This data describes a binding interaction between two proteins.

Sequence of chain B:
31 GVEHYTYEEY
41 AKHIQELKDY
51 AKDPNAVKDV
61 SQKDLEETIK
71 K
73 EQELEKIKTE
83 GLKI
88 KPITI

Residue-level contacts at the interface:
Residue G31 in chain A is in contact with residue K63 in chain B (closest heavy-atom distance 4.1 Å).
Residue D59 in chain A is in contact with residue E33 in chain B (closest heavy-atom distance 3.3 Å).
Residue I92 in chain A contacts residue H43 in chain B (closest heavy-atom distance 4.1 Å).
Residue I90 in chain A is in contact with residue Y50 in chain B (closest heavy-atom distance 4.8 Å).
Residue T91 in chain A contacts residue L47 in chain B (closest heavy-atom distance 4.7 Å).
Residue I90 in chain A interacts with residue T68 in chain B (closest heavy-atom distance 3.4 Å).
Residue L47 in chain A is in contact with residue I90 in chain B (closest heavy-atom distance 4.1 Å).
Residue T91 in chain A interacts with residue Y50 in chain B (closest heavy-atom distance 3.7 Å).
Residue E33 in chain A contacts residue T68 in chain B (closest heavy-atom distance 3.0 Å).
Residue E33 in chain A contacts residue D64 in chain B (closest heavy-atom distance 4.7 Å).
Residue I90 in chain A interacts with residue K58 in chain B (closest heavy-atom distance 4.8 Å).
Residue V32 in chain A contacts residue T68 in chain B (closest heavy-atom distance 3.5 Å).
Residue E46 in chain A is in contact with residue I90 in chain B (closest heavy-atom distance 3.2 Å).
Residue G31 in chain A contacts residue D64 in chain B (closest heavy-atom distance 2.5 Å).
Residue E93 in chain A contacts residue Y50 in chain B (closest heavy-atom distance 3.3 Å).
Residue V32 in chain A is in contact with residue D64 in chain B (closest heavy-atom distance 4.8 Å).
Residue K58 in chain A interacts with residue V32 in chain B (closest heavy-atom distance 3.3 Å).
Residue E33 in chain A contacts residue V60 in chain B (closest heavy-atom distance 4.1 Å).
Residue V57 in chain A contacts residue V32 in chain B (closest heavy-atom distance 2.7 Å).
Residue E93 in chain A is in contact with residue K58 in chain B (closest heavy-atom distance 4.5 Å).
Residue I90 in chain A contacts residue H43 in chain B (closest heavy-atom distance 3.5 Å).
Residue G31 in chain A is in contact with residue E67 in chain B (closest heavy-atom distance 3.3 Å).
Residue G31 in chain A interacts with residue T68 in chain B (closest heavy-atom distance 4.0 Å).
Residue Y50 in chain A contacts residue I92 in chain B (closest heavy-atom distance 4.5 Å).
Residue Y50 in chain A is in contact with residue I90 in chain B (closest heavy-atom distance 4.8 Å).
Residue L65 in chain A contacts residue V32 in chain B (closest heavy-atom distance 4.3 Å).
Residue Y50 in chain A interacts with residue G31 in chain B (closest heavy-atom distance 3.1 Å).
Residue I90 in chain A is in contact with residue V60 in chain B (closest heavy-atom distance 4.3 Å).
Residue T91 in chain A is in contact with residue K58 in chain B (closest heavy-atom distance 3.4 Å).
Residue V60 in chain A contacts residue V32 in chain B (closest heavy-atom distance 4.7 Å).
Residue K88 in chain A is in contact with residue T68 in chain B (closest heavy-atom distance 4.8 Å).
Residue V32 in chain A interacts with residue E67 in chain B (closest heavy-atom distance 3.6 Å).
Residue Y50 in chain A contacts residue V32 in chain B (closest heavy-atom distance 3.9 Å).
Residue I92 in chain A is in contact with residue Y50 in chain B (closest heavy-atom distance 3.0 Å).
Residue D59 in chain A interacts with residue H34 in chain B (closest heavy-atom distance 2.7 Å).
Residue Y50 in chain A is in contact with residue T91 in chain B (closest heavy-atom distance 4.6 Å).
Residue I90 in chain A is in contact with residue L47 in chain B (closest heavy-atom distance 3.8 Å).
Residue I90 in chain A is in contact with residue L65 in chain B (closest heavy-atom distance 3.5 Å).
Residue V32 in chain A is in contact with residue K71 in chain B (closest heavy-atom distance 4.0 Å).
Residue E93 in chain A interacts with residue V57 in chain B (closest heavy-atom distance 3.4 Å).
Residue V57 in chain A contacts residue G31 in chain B (closest heavy-atom distance 3.4 Å).
Residue E33 in chain A is in contact with residue D59 in chain B (closest heavy-atom distance 4.1 Å).
Residue V60 in chain A contacts residue H34 in chain B (closest heavy-atom distance 3.9 Å).
Residue I92 in chain A is in contact with residue L47 in chain B (closest heavy-atom distance 3.6 Å).
Residue H43 in chain A interacts with residue I90 in chain B (closest heavy-atom distance 5.0 Å).
Residue D59 in chain A is in contact with residue V32 in chain B (closest heavy-atom distance 2.8 Å).
Residue I92 in chain A contacts residue E46 in chain B (closest heavy-atom distance 2.9 Å).
Residue L47 in chain A contacts residue V32 in chain B (closest heavy-atom distance 3.8 Å).

Sequence of chain A:
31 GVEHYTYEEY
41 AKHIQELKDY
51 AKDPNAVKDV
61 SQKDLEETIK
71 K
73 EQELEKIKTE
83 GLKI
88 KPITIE